Sequence of protein 1:
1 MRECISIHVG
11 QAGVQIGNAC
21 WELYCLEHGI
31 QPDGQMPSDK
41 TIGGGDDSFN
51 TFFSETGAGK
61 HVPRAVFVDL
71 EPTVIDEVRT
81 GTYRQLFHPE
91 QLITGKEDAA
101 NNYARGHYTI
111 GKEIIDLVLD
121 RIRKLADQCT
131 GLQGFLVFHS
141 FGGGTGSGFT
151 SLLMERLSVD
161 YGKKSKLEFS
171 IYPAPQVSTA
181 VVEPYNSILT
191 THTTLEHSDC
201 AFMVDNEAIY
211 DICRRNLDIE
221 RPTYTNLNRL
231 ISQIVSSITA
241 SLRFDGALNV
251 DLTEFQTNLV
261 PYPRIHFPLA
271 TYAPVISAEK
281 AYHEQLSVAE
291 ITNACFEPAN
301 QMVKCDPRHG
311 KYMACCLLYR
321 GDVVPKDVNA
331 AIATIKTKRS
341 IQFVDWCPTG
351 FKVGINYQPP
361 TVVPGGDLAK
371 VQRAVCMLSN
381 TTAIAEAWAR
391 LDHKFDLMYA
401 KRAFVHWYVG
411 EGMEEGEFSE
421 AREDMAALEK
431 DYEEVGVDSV

The following describes two proteins that form a bound complex.

Sequence of protein 2:
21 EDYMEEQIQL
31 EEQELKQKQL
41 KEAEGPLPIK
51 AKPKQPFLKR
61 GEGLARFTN

Residue-level contacts at the interface:
Residue V409 in protein 1 contacts residue N69 in protein 2 (closest heavy-atom distance 3.6 Å).
Residue V409 in protein 1 interacts with residue F67 in protein 2 (closest heavy-atom distance 3.8 Å).
Residue G412 in protein 1 contacts residue N69 in protein 2 (closest heavy-atom distance 3.9 Å).
Residue W407 in protein 1 is in contact with residue F67 in protein 2 (closest heavy-atom distance 3.9 Å).
Residue E411 in protein 1 contacts residue N69 in protein 2 (closest heavy-atom distance 4.7 Å).
Residue G410 in protein 1 contacts residue R66 in protein 2 (closest heavy-atom distance 3.7 Å).
Residue V409 in protein 1 interacts with residue T68 in protein 2 (closest heavy-atom distance 4.1 Å).
Residue G410 in protein 1 is in contact with residue N69 in protein 2 (closest heavy-atom distance 3.6 Å).
Residue G410 in protein 1 is in contact with residue T68 in protein 2 (closest heavy-atom distance 4.3 Å).
Residue H406 in protein 1 contacts residue F67 in protein 2 (closest heavy-atom distance 3.2 Å).
Residue E411 in protein 1 is in contact with residue R66 in protein 2 (closest heavy-atom distance 4.4 Å).
Residue G410 in protein 1 interacts with residue F67 in protein 2 (closest heavy-atom distance 3.4 Å).
Residue W407 in protein 1 interacts with residue R66 in protein 2 (closest heavy-atom distance 4.5 Å).